Sequence of the second protein:
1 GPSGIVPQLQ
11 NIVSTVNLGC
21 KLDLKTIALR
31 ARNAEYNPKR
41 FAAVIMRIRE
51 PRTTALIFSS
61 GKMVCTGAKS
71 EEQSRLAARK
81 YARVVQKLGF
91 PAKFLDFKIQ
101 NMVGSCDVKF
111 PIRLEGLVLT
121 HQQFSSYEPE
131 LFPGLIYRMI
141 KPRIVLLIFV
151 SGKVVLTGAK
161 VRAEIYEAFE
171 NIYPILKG

The following describes two proteins that form a bound complex.

Residue-level contacts at the interface:
Residue R161 in the first protein contacts residue P129 in the second protein (closest heavy-atom distance 3.5 Å).
Residue R68 in the first protein interacts with residue E130 in the second protein (closest heavy-atom distance 3.1 Å).
Residue P300 in the first protein contacts residue V150 in the second protein (closest heavy-atom distance 3.6 Å).
Residue W156 in the first protein contacts residue I112 in the second protein (closest heavy-atom distance 3.6 Å).
Residue D327 in the first protein interacts with residue R83 in the second protein (closest heavy-atom distance 3.3 Å).
Residue Y333 in the first protein interacts with residue N33 in the second protein (closest heavy-atom distance 3.3 Å).
Residue G160 in the first protein interacts with residue Y127 in the second protein (closest heavy-atom distance 2.8 Å).
Residue P163 in the first protein contacts residue E130 in the second protein (closest heavy-atom distance 3.7 Å).
Residue T159 in the first protein is in contact with residue V150 in the second protein (closest heavy-atom distance 3.6 Å).
Residue D322 in the first protein contacts residue R75 in the second protein (closest heavy-atom distance 2.8 Å).
Residue G321 in the first protein interacts with residue R75 in the second protein (closest heavy-atom distance 3.5 Å).
Residue F343 in the first protein is in contact with residue L29 in the second protein (closest heavy-atom distance 3.7 Å).
Residue Q332 in the first protein is in contact with residue R32 in the second protein (closest heavy-atom distance 3.0 Å).
Residue W156 in the first protein contacts residue P111 in the second protein (closest heavy-atom distance 3.5 Å).
Residue Q332 in the first protein is in contact with residue R49 in the second protein (closest heavy-atom distance 2.8 Å).
Residue R309 in the first protein contacts residue K153 in the second protein (closest heavy-atom distance 3.5 Å).
Residue Y333 in the first protein is in contact with residue R49 in the second protein (closest heavy-atom distance 2.8 Å).
Residue W156 in the first protein is in contact with residue R113 in the second protein (closest heavy-atom distance 3.5 Å).
Residue T159 in the first protein contacts residue E115 in the second protein (closest heavy-atom distance 2.8 Å).
Residue L334 in the first protein contacts residue R32 in the second protein (closest heavy-atom distance 3.2 Å).
Residue I325 in the first protein is in contact with residue R83 in the second protein (closest heavy-atom distance 2.8 Å).
Residue G321 in the first protein is in contact with residue E72 in the second protein (closest heavy-atom distance 3.4 Å).
Residue R335 in the first protein contacts residue A28 in the second protein (closest heavy-atom distance 3.5 Å).
Residue K99 in the first protein interacts with residue R138 in the second protein (closest heavy-atom distance 3.7 Å).
Residue I330 in the first protein contacts residue K80 in the second protein (closest heavy-atom distance 3.5 Å).
Residue I330 in the first protein contacts residue K87 in the second protein (closest heavy-atom distance 3.5 Å).
Residue E323 in the first protein contacts residue R79 in the second protein (closest heavy-atom distance 2.6 Å).
Residue Y94 in the first protein interacts with residue E128 in the second protein (closest heavy-atom distance 2.9 Å).
Residue H162 in the first protein contacts residue P129 in the second protein (closest heavy-atom distance 3.4 Å).
Residue M76 in the first protein interacts with residue E130 in the second protein (closest heavy-atom distance 2.9 Å).
Residue Y333 in the first protein interacts with residue A31 in the second protein (closest heavy-atom distance 3.5 Å).
Residue Y333 in the first protein interacts with residue I48 in the second protein (closest heavy-atom distance 3.6 Å).
Residue M76 in the first protein contacts residue L131 in the second protein (closest heavy-atom distance 3.5 Å).
Residue M303 in the first protein is in contact with residue S151 in the second protein (closest heavy-atom distance 3.3 Å).
Residue T336 in the first protein interacts with residue R32 in the second protein (closest heavy-atom distance 3.7 Å).
Residue S91 in the first protein is in contact with residue L131 in the second protein (closest heavy-atom distance 3.5 Å).
Residue Y333 in the first protein is in contact with residue R32 in the second protein (closest heavy-atom distance 2.7 Å).
Residue S317 in the first protein contacts residue Q73 in the second protein (closest heavy-atom distance 3.4 Å).
Residue P300 in the first protein contacts residue P111 in the second protein (closest heavy-atom distance 3.6 Å).
Residue G321 in the first protein contacts residue R79 in the second protein (closest heavy-atom distance 2.9 Å).
Residue D327 in the first protein contacts residue K87 in the second protein (closest heavy-atom distance 3.1 Å).
Residue R335 in the first protein interacts with residue R30 in the second protein (closest heavy-atom distance 2.9 Å).
Residue R335 in the first protein interacts with residue L29 in the second protein (closest heavy-atom distance 3.0 Å).
Residue W156 in the first protein contacts residue V150 in the second protein (closest heavy-atom distance 3.6 Å).
Residue D104 in the first protein contacts residue Q122 in the second protein (closest heavy-atom distance 3.2 Å).
Residue E329 in the first protein contacts residue K80 in the second protein (closest heavy-atom distance 3.1 Å).
Residue T159 in the first protein is in contact with residue Y127 in the second protein (closest heavy-atom distance 3.6 Å).
Residue R335 in the first protein contacts residue A31 in the second protein (closest heavy-atom distance 3.7 Å).
Residue H162 in the first protein interacts with residue E130 in the second protein (closest heavy-atom distance 3.3 Å).
Residue E154 in the first protein contacts residue R113 in the second protein (closest heavy-atom distance 2.9 Å).
Residue D322 in the first protein is in contact with residue R79 in the second protein (closest heavy-atom distance 3.3 Å).
Residue E331 in the first protein interacts with residue K87 in the second protein (closest heavy-atom distance 3.5 Å).
Residue T75 in the first protein is in contact with residue E130 in the second protein (closest heavy-atom distance 3.5 Å).
Residue C302 in the first protein interacts with residue V150 in the second protein (closest heavy-atom distance 3.7 Å).
Residue N153 in the first protein contacts residue R113 in the second protein (closest heavy-atom distance 2.8 Å).
Residue V319 in the first protein contacts residue E72 in the second protein (closest heavy-atom distance 3.5 Å).
Residue R68 in the first protein interacts with residue E128 in the second protein (closest heavy-atom distance 2.9 Å).
Residue G160 in the first protein contacts residue P133 in the second protein (closest heavy-atom distance 3.2 Å).
Residue E339 in the first protein contacts residue R32 in the second protein (closest heavy-atom distance 2.9 Å).
Residue I325 in the first protein contacts residue R79 in the second protein (closest heavy-atom distance 3.5 Å).

Sequence of the first protein:
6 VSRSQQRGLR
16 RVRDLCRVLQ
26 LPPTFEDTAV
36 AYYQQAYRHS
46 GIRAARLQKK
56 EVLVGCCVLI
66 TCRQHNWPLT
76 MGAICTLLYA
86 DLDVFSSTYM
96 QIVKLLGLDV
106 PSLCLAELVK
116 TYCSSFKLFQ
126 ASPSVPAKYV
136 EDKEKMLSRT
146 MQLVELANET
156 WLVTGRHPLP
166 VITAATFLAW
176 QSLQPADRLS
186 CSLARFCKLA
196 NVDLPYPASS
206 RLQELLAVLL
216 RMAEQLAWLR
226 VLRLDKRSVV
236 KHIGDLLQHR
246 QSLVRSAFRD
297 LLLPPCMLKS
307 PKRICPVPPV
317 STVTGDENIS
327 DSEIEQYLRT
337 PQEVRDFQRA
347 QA